Sequence of the first protein:
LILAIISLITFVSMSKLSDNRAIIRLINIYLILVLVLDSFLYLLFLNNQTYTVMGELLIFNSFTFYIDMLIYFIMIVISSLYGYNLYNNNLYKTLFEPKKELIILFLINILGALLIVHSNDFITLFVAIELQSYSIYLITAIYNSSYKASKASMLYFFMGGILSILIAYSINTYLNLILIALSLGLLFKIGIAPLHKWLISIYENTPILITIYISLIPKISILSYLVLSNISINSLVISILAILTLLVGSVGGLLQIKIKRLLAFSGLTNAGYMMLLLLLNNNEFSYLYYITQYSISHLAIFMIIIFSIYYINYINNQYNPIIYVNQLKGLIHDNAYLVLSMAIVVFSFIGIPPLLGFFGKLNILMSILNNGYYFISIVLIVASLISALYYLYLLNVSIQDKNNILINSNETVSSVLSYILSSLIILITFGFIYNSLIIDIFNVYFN

Sequence of the second protein:
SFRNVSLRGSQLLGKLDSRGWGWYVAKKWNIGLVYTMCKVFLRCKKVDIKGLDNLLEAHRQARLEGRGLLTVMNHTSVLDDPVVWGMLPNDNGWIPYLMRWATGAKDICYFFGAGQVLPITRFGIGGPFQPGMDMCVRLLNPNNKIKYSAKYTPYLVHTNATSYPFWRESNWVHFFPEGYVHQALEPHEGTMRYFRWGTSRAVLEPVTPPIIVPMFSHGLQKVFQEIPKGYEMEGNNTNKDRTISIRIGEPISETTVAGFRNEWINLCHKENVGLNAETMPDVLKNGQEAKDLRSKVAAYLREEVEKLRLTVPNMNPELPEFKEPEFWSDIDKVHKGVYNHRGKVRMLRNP

Interface contacts:
Residue H355 in the first protein is in contact with residue R176 in the second protein (closest heavy-atom distance 3.8 Å).
Residue H355 in the first protein is in contact with residue W175 in the second protein (closest heavy-atom distance 3.7 Å).
Residue I354 in the first protein interacts with residue W22 in the second protein (closest heavy-atom distance 4.0 Å).
Residue I427 in the first protein interacts with residue T170 in the second protein (closest heavy-atom distance 2.6 Å).
Residue I427 in the first protein interacts with residue A169 in the second protein (closest heavy-atom distance 5.0 Å).
Residue N425 in the first protein is in contact with residue W175 in the second protein (closest heavy-atom distance 3.1 Å).
Residue D423 in the first protein interacts with residue W175 in the second protein (closest heavy-atom distance 3.5 Å).
Residue D423 in the first protein contacts residue W22 in the second protein (closest heavy-atom distance 4.6 Å).
Residue I427 in the first protein interacts with residue Y172 in the second protein (closest heavy-atom distance 3.6 Å).
Residue K424 in the first protein interacts with residue W175 in the second protein (closest heavy-atom distance 3.5 Å).
Residue I427 in the first protein contacts residue S171 in the second protein (closest heavy-atom distance 3.1 Å).
Residue H355 in the first protein is in contact with residue W22 in the second protein (closest heavy-atom distance 3.4 Å).
Residue N426 in the first protein interacts with residue T170 in the second protein (closest heavy-atom distance 3.2 Å).
Residue N425 in the first protein interacts with residue S171 in the second protein (closest heavy-atom distance 3.2 Å).
Residue N425 in the first protein is in contact with residue T170 in the second protein (closest heavy-atom distance 3.2 Å).
Residue N425 in the first protein interacts with residue Y172 in the second protein (closest heavy-atom distance 3.0 Å).
Residue L428 in the first protein contacts residue Y172 in the second protein (closest heavy-atom distance 4.7 Å).
Residue I421 in the first protein contacts residue W22 in the second protein (closest heavy-atom distance 4.1 Å).
Residue N426 in the first protein contacts residue Y172 in the second protein (closest heavy-atom distance 3.9 Å).
Residue N426 in the first protein is in contact with residue S171 in the second protein (closest heavy-atom distance 4.9 Å).

This data describes a binding interaction between two proteins.